Contacts between the two chains:
Residue Y162 in chain A interacts with residue H149 in chain B (closest heavy-atom distance 3.9 Å).
Residue P32 in chain A contacts residue T160 in chain B (closest heavy-atom distance 3.6 Å).
Residue P9 in chain A contacts residue Y152 in chain B (closest heavy-atom distance 3.4 Å).
Residue N156 in chain A contacts residue Y28 in chain B (closest heavy-atom distance 2.7 Å).
Residue T164 in chain A contacts residue V161 in chain B (closest heavy-atom distance 4.1 Å).
Residue T164 in chain A contacts residue T164 in chain B (closest heavy-atom distance 2.8 Å).
Residue H149 in chain A is in contact with residue Y162 in chain B (closest heavy-atom distance 3.6 Å).
Residue R147 in chain A contacts residue E163 in chain B (closest heavy-atom distance 3.0 Å).
Residue T164 in chain A is in contact with residue E163 in chain B (closest heavy-atom distance 3.9 Å).
Residue V161 in chain A is in contact with residue T164 in chain B (closest heavy-atom distance 3.8 Å).
Residue E163 in chain A is in contact with residue L166 in chain B (closest heavy-atom distance 4.1 Å).
Residue L154 in chain A is in contact with residue K11 in chain B (closest heavy-atom distance 3.6 Å).
Residue N18 in chain A is in contact with residue S158 in chain B (closest heavy-atom distance 4.4 Å).
Residue S29 in chain A is in contact with residue S29 in chain B (closest heavy-atom distance 3.5 Å).
Residue S158 in chain A interacts with residue N18 in chain B (closest heavy-atom distance 4.5 Å).
Residue T160 in chain A contacts residue P32 in chain B (closest heavy-atom distance 3.6 Å).
Residue K11 in chain A is in contact with residue Y152 in chain B (closest heavy-atom distance 4.1 Å).
Residue K11 in chain A contacts residue Q153 in chain B (closest heavy-atom distance 3.6 Å).
Residue P33 in chain A contacts residue L154 in chain B (closest heavy-atom distance 4.3 Å).
Residue R147 in chain A contacts residue Y162 in chain B (closest heavy-atom distance 2.8 Å).
Residue Y28 in chain A is in contact with residue N156 in chain B (closest heavy-atom distance 2.9 Å).
Residue T160 in chain A is in contact with residue Q14 in chain B (closest heavy-atom distance 2.8 Å).
Residue Y152 in chain A contacts residue K11 in chain B (closest heavy-atom distance 3.8 Å).
Residue Q14 in chain A interacts with residue T160 in chain B (closest heavy-atom distance 2.8 Å).
Residue E163 in chain A is in contact with residue R147 in chain B (closest heavy-atom distance 2.8 Å).
Residue V161 in chain A contacts residue H149 in chain B (closest heavy-atom distance 3.1 Å).
Residue Y152 in chain A contacts residue Q14 in chain B (closest heavy-atom distance 2.9 Å).
Residue K11 in chain A is in contact with residue L154 in chain B (closest heavy-atom distance 4.0 Å).
Residue E163 in chain A is in contact with residue T164 in chain B (closest heavy-atom distance 3.6 Å).
Residue F8 in chain A contacts residue V161 in chain B (closest heavy-atom distance 4.1 Å).
Residue H149 in chain A contacts residue V161 in chain B (closest heavy-atom distance 3.4 Å).
Residue W159 in chain A interacts with residue P32 in chain B (closest heavy-atom distance 4.4 Å).
Residue L154 in chain A contacts residue Q14 in chain B (closest heavy-atom distance 3.4 Å).
Residue Y152 in chain A is in contact with residue P9 in chain B (closest heavy-atom distance 3.6 Å).
Residue K11 in chain A is in contact with residue E155 in chain B (closest heavy-atom distance 3.9 Å).
Residue T160 in chain A contacts residue F8 in chain B (closest heavy-atom distance 4.0 Å).
Residue D15 in chain A interacts with residue E155 in chain B (closest heavy-atom distance 2.8 Å).
Residue Q14 in chain A contacts residue L154 in chain B (closest heavy-atom distance 3.4 Å).
Residue E155 in chain A contacts residue K11 in chain B (closest heavy-atom distance 4.3 Å).
Residue Y162 in chain A is in contact with residue T164 in chain B (closest heavy-atom distance 3.9 Å).
Residue L154 in chain A interacts with residue N18 in chain B (closest heavy-atom distance 3.5 Å).
Residue Y162 in chain A contacts residue R147 in chain B (closest heavy-atom distance 3.0 Å).
Residue N18 in chain A interacts with residue N156 in chain B (closest heavy-atom distance 3.3 Å).
Residue N156 in chain A interacts with residue N18 in chain B (closest heavy-atom distance 3.5 Å).
Residue P32 in chain A contacts residue L154 in chain B (closest heavy-atom distance 4.5 Å).
Residue V161 in chain A is in contact with residue F8 in chain B (closest heavy-atom distance 4.5 Å).
Residue N18 in chain A is in contact with residue L154 in chain B (closest heavy-atom distance 3.5 Å).
Residue E155 in chain A interacts with residue D15 in chain B (closest heavy-atom distance 3.0 Å).
Residue D15 in chain A is in contact with residue L154 in chain B (closest heavy-atom distance 3.5 Å).
Residue T164 in chain A is in contact with residue Y162 in chain B (closest heavy-atom distance 3.7 Å).
Residue S10 in chain A contacts residue Y152 in chain B (closest heavy-atom distance 4.5 Å).
Residue D15 in chain A interacts with residue N156 in chain B (closest heavy-atom distance 4.2 Å).
Residue R56 in chain A interacts with residue L166 in chain B (closest heavy-atom distance 3.3 Å).
Residue F8 in chain A contacts residue T160 in chain B (closest heavy-atom distance 3.9 Å).
Residue Q153 in chain A interacts with residue K11 in chain B (closest heavy-atom distance 3.4 Å).
Residue L154 in chain A interacts with residue P33 in chain B (closest heavy-atom distance 4.2 Å).
Residue L154 in chain A interacts with residue D15 in chain B (closest heavy-atom distance 3.5 Å).
Residue L166 in chain A contacts residue E163 in chain B (closest heavy-atom distance 4.2 Å).
Residue Q14 in chain A is in contact with residue Y152 in chain B (closest heavy-atom distance 2.6 Å).
Residue V161 in chain A is in contact with residue V161 in chain B (closest heavy-atom distance 3.4 Å).

Sequence of chain A:
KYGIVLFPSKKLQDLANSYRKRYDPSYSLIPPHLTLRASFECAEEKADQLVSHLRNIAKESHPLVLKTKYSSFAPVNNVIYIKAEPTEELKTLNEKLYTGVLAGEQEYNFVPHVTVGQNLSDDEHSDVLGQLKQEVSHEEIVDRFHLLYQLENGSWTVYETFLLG

The following describes two proteins that form a bound complex.

Sequence of chain B:
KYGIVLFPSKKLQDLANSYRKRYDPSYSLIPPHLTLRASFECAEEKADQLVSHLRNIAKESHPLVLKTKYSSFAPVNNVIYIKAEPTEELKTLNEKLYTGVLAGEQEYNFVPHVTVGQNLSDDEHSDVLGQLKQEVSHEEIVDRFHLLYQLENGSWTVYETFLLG